Sequence of the first protein:
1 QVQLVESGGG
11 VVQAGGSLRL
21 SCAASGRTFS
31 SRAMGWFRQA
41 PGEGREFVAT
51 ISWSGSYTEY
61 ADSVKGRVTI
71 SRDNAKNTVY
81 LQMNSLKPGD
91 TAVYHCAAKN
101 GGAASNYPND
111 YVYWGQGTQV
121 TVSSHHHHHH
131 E

Contacts between the two chains:
Residue Q66 in the second protein interacts with residue Y57 in the first protein (closest heavy-atom distance 3.4 Å).
Residue P65 in the second protein contacts residue A103 in the first protein (closest heavy-atom distance 3.4 Å).
Residue L295 in the second protein is in contact with residue Y107 in the first protein (closest heavy-atom distance 3.7 Å).
Residue R80 in the second protein interacts with residue K65 in the first protein (closest heavy-atom distance 4.2 Å).
Residue A300 in the second protein contacts residue N106 in the first protein (closest heavy-atom distance 3.7 Å).
Residue Y64 in the second protein interacts with residue Y57 in the first protein (closest heavy-atom distance 4.2 Å).
Residue P65 in the second protein interacts with residue G102 in the first protein (closest heavy-atom distance 3.9 Å).
Residue T67 in the second protein is in contact with residue A103 in the first protein (closest heavy-atom distance 4.0 Å).
Residue Q66 in the second protein contacts residue E59 in the first protein (closest heavy-atom distance 4.1 Å).
Residue K215 in the second protein is in contact with residue S31 in the first protein (closest heavy-atom distance 3.9 Å).
Residue I72 in the second protein interacts with residue E59 in the first protein (closest heavy-atom distance 4.1 Å).
Residue Q66 in the second protein contacts residue A104 in the first protein (closest heavy-atom distance 3.4 Å).
Residue I316 in the second protein interacts with residue R45 in the first protein (closest heavy-atom distance 3.9 Å).
Residue N321 in the second protein contacts residue R45 in the first protein (closest heavy-atom distance 3.0 Å).
Residue T67 in the second protein interacts with residue D110 in the first protein (closest heavy-atom distance 3.4 Å).
Residue I72 in the second protein interacts with residue Y57 in the first protein (closest heavy-atom distance 3.6 Å).
Residue K215 in the second protein is in contact with residue S30 in the first protein (closest heavy-atom distance 3.4 Å).
Residue T320 in the second protein contacts residue N109 in the first protein (closest heavy-atom distance 4.1 Å).
Residue E213 in the second protein is in contact with residue K99 in the first protein (closest heavy-atom distance 2.5 Å).
Residue Y299 in the second protein is in contact with residue P108 in the first protein (closest heavy-atom distance 3.4 Å).
Residue Y299 in the second protein is in contact with residue Y107 in the first protein (closest heavy-atom distance 3.5 Å).
Residue T303 in the second protein contacts residue N106 in the first protein (closest heavy-atom distance 4.0 Å).
Residue Q304 in the second protein is in contact with residue Y60 in the first protein (closest heavy-atom distance 3.0 Å).
Residue Y431 in the second protein contacts residue D62 in the first protein (closest heavy-atom distance 3.5 Å).
Residue E213 in the second protein interacts with residue N100 in the first protein (closest heavy-atom distance 3.5 Å).
Residue Y299 in the second protein contacts residue F47 in the first protein (closest heavy-atom distance 3.5 Å).
Residue T67 in the second protein interacts with residue K99 in the first protein (closest heavy-atom distance 4.0 Å).
Residue N321 in the second protein is in contact with residue P108 in the first protein (closest heavy-atom distance 3.5 Å).
Residue G212 in the second protein interacts with residue G102 in the first protein (closest heavy-atom distance 3.9 Å).
Residue P65 in the second protein contacts residue A104 in the first protein (closest heavy-atom distance 3.0 Å).
Residue R296 in the second protein is in contact with residue D110 in the first protein (closest heavy-atom distance 2.7 Å).
Residue K215 in the second protein is in contact with residue W53 in the first protein (closest heavy-atom distance 3.6 Å).
Residue R296 in the second protein interacts with residue Y107 in the first protein (closest heavy-atom distance 3.3 Å).
Residue P65 in the second protein interacts with residue S52 in the first protein (closest heavy-atom distance 4.0 Å).
Residue I316 in the second protein contacts residue P108 in the first protein (closest heavy-atom distance 3.6 Å).
Residue Q66 in the second protein interacts with residue A103 in the first protein (closest heavy-atom distance 3.7 Å).
Residue L322 in the second protein interacts with residue N109 in the first protein (closest heavy-atom distance 4.3 Å).
Residue I316 in the second protein contacts residue G44 in the first protein (closest heavy-atom distance 3.9 Å).
Residue T303 in the second protein is in contact with residue E59 in the first protein (closest heavy-atom distance 4.1 Å).
Residue P65 in the second protein is in contact with residue Y57 in the first protein (closest heavy-atom distance 3.8 Å).
Residue K76 in the second protein is in contact with residue Y57 in the first protein (closest heavy-atom distance 3.8 Å).
Residue Q304 in the second protein is in contact with residue D62 in the first protein (closest heavy-atom distance 3.8 Å).
Residue P323 in the second protein interacts with residue Y107 in the first protein (closest heavy-atom distance 3.4 Å).
Residue R315 in the second protein interacts with residue E43 in the first protein (closest heavy-atom distance 3.2 Å).
Residue E213 in the second protein is in contact with residue A103 in the first protein (closest heavy-atom distance 2.8 Å).
Residue T303 in the second protein interacts with residue D62 in the first protein (closest heavy-atom distance 3.2 Å).
Residue T303 in the second protein is in contact with residue A61 in the first protein (closest heavy-atom distance 3.9 Å).
Residue G212 in the second protein contacts residue A103 in the first protein (closest heavy-atom distance 3.7 Å).
Residue Q304 in the second protein interacts with residue A61 in the first protein (closest heavy-atom distance 4.0 Å).
Residue E213 in the second protein interacts with residue G102 in the first protein (closest heavy-atom distance 3.0 Å).
Residue T140 in the second protein contacts residue N109 in the first protein (closest heavy-atom distance 3.5 Å).
Residue L322 in the second protein is in contact with residue Y107 in the first protein (closest heavy-atom distance 3.3 Å).
Residue T67 in the second protein contacts residue A104 in the first protein (closest heavy-atom distance 2.9 Å).
Residue K305 in the second protein interacts with residue D62 in the first protein (closest heavy-atom distance 3.5 Å).
Residue R315 in the second protein is in contact with residue G42 in the first protein (closest heavy-atom distance 4.4 Å).
Residue Y299 in the second protein is in contact with residue N106 in the first protein (closest heavy-atom distance 2.9 Å).
Residue T67 in the second protein contacts residue S105 in the first protein (closest heavy-atom distance 3.2 Å).
Residue T303 in the second protein contacts residue F47 in the first protein (closest heavy-atom distance 3.9 Å).
Residue E213 in the second protein is in contact with residue G101 in the first protein (closest heavy-atom distance 3.3 Å).
Residue N321 in the second protein contacts residue N109 in the first protein (closest heavy-atom distance 3.6 Å).

The following describes two proteins that form a bound complex.

Sequence of the second protein:
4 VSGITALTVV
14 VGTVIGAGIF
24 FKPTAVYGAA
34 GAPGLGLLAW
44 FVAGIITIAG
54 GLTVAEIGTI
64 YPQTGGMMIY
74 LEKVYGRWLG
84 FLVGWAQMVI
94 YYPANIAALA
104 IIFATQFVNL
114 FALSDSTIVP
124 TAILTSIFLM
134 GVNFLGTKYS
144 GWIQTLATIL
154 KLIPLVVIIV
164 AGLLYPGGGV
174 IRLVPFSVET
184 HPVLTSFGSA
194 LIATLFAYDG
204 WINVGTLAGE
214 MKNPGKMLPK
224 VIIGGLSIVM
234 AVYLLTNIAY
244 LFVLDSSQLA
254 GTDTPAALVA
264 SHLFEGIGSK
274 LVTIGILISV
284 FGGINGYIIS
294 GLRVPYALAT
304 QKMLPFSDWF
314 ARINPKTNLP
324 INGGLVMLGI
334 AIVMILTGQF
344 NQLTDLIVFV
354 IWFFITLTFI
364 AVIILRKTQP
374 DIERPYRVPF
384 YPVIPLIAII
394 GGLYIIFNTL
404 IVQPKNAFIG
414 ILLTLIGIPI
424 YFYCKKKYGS